The following describes two proteins that form a bound complex.

Sequence of chain B:
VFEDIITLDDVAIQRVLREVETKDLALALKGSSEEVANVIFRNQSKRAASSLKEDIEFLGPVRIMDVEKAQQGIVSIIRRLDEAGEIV

Sequence of chain A:
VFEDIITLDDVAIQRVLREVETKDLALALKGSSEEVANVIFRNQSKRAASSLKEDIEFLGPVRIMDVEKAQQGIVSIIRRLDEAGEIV

Interface contacts:
Residue E98 in chain A interacts with residue R75 in chain B (closest heavy-atom distance 4.3 Å).
Residue E95 in chain A is in contact with residue D78 in chain B (closest heavy-atom distance 4.1 Å).
Residue E95 in chain A interacts with residue R75 in chain B (closest heavy-atom distance 4.3 Å).
Residue I99 in chain A contacts residue R75 in chain B (closest heavy-atom distance 3.8 Å).
Residue D94 in chain A is in contact with residue R75 in chain B (closest heavy-atom distance 3.2 Å).